The following describes two proteins that form a bound complex.

Contacts between the two chains:
Residue T143 in chain A is in contact with residue Y9 in chain B (closest heavy-atom distance 2.6 Å).
Residue W147 in chain A is in contact with residue H7 in chain B (closest heavy-atom distance 3.2 Å).
Residue W147 in chain A interacts with residue S8 in chain B (closest heavy-atom distance 3.3 Å).
Residue K146 in chain A contacts residue Y9 in chain B (closest heavy-atom distance 3.2 Å).
Residue Y7 in chain A is in contact with residue V2 in chain B (closest heavy-atom distance 3.5 Å).
Residue W147 in chain A interacts with residue Y9 in chain B (closest heavy-atom distance 3.6 Å).
Residue L163 in chain A contacts residue T1 in chain B (closest heavy-atom distance 4.4 Å).
Residue Y99 in chain A is in contact with residue V2 in chain B (closest heavy-atom distance 3.5 Å).
Residue Y7 in chain A is in contact with residue T1 in chain B (closest heavy-atom distance 2.7 Å).
Residue R62 in chain A interacts with residue A3 in chain B (closest heavy-atom distance 4.1 Å).
Residue T73 in chain A contacts residue S8 in chain B (closest heavy-atom distance 3.5 Å).
Residue Y99 in chain A contacts residue A3 in chain B (closest heavy-atom distance 2.9 Å).
Residue R62 in chain A contacts residue A4 in chain B (closest heavy-atom distance 3.8 Å).
Residue E76 in chain A contacts residue S8 in chain B (closest heavy-atom distance 3.6 Å).
Residue N63 in chain A interacts with residue T1 in chain B (closest heavy-atom distance 2.7 Å).
Residue S77 in chain A is in contact with residue Y9 in chain B (closest heavy-atom distance 2.9 Å).
Residue I66 in chain A contacts residue V2 in chain B (closest heavy-atom distance 3.7 Å).
Residue Q96 in chain A is in contact with residue Y9 in chain B (closest heavy-atom distance 4.7 Å).
Residue W167 in chain A is in contact with residue T1 in chain B (closest heavy-atom distance 3.5 Å).
Residue K146 in chain A contacts residue H7 in chain B (closest heavy-atom distance 4.2 Å).
Residue Y59 in chain A is in contact with residue T1 in chain B (closest heavy-atom distance 3.5 Å).
Residue M5 in chain A interacts with residue T1 in chain B (closest heavy-atom distance 3.9 Å).
Residue I66 in chain A contacts residue S5 in chain B (closest heavy-atom distance 3.1 Å).
Residue S116 in chain A contacts residue Y9 in chain B (closest heavy-atom distance 2.4 Å).
Residue T73 in chain A is in contact with residue H7 in chain B (closest heavy-atom distance 4.1 Å).
Residue E152 in chain A interacts with residue G6 in chain B (closest heavy-atom distance 3.2 Å).
Residue Y159 in chain A contacts residue T1 in chain B (closest heavy-atom distance 2.6 Å).
Residue T69 in chain A interacts with residue S5 in chain B (closest heavy-atom distance 3.5 Å).
Residue I142 in chain A is in contact with residue Y9 in chain B (closest heavy-atom distance 4.8 Å).
Residue N70 in chain A contacts residue G6 in chain B (closest heavy-atom distance 4.2 Å).
Residue N80 in chain A interacts with residue Y9 in chain B (closest heavy-atom distance 2.9 Å).
Residue T73 in chain A contacts residue G6 in chain B (closest heavy-atom distance 3.8 Å).
Residue Y9 in chain A is in contact with residue V2 in chain B (closest heavy-atom distance 3.9 Å).
Residue I66 in chain A contacts residue A3 in chain B (closest heavy-atom distance 3.3 Å).
Residue A150 in chain A interacts with residue H7 in chain B (closest heavy-atom distance 3.8 Å).
Residue R62 in chain A contacts residue V2 in chain B (closest heavy-atom distance 3.0 Å).
Residue I124 in chain A interacts with residue Y9 in chain B (closest heavy-atom distance 4.5 Å).
Residue Y123 in chain A contacts residue Y9 in chain B (closest heavy-atom distance 3.8 Å).
Residue S77 in chain A interacts with residue S8 in chain B (closest heavy-atom distance 3.4 Å).
Residue R97 in chain A is in contact with residue Y9 in chain B (closest heavy-atom distance 3.1 Å).
Residue I66 in chain A contacts residue A4 in chain B (closest heavy-atom distance 3.8 Å).
Residue Y159 in chain A interacts with residue V2 in chain B (closest heavy-atom distance 3.8 Å).
Residue N63 in chain A interacts with residue V2 in chain B (closest heavy-atom distance 3.1 Å).
Residue N80 in chain A interacts with residue S8 in chain B (closest heavy-atom distance 4.2 Å).
Residue M45 in chain A interacts with residue V2 in chain B (closest heavy-atom distance 3.6 Å).
Residue K146 in chain A contacts residue S8 in chain B (closest heavy-atom distance 3.9 Å).
Residue Y171 in chain A contacts residue T1 in chain B (closest heavy-atom distance 2.8 Å).
Residue N70 in chain A is in contact with residue S5 in chain B (closest heavy-atom distance 2.6 Å).
Residue L81 in chain A interacts with residue Y9 in chain B (closest heavy-atom distance 3.5 Å).
Residue E152 in chain A contacts residue H7 in chain B (closest heavy-atom distance 3.0 Å).
Residue S67 in chain A contacts residue V2 in chain B (closest heavy-atom distance 4.8 Å).
Residue F33 in chain A interacts with residue T1 in chain B (closest heavy-atom distance 4.7 Å).
Residue I95 in chain A contacts residue Y9 in chain B (closest heavy-atom distance 4.0 Å).
Residue Y9 in chain A is in contact with residue A3 in chain B (closest heavy-atom distance 4.4 Å).
Residue Y84 in chain A is in contact with residue Y9 in chain B (closest heavy-atom distance 2.8 Å).
Residue R62 in chain A is in contact with residue T1 in chain B (closest heavy-atom distance 3.0 Å).
Residue Y159 in chain A contacts residue A3 in chain B (closest heavy-atom distance 3.5 Å).
Residue L156 in chain A contacts residue A3 in chain B (closest heavy-atom distance 4.6 Å).
Residue Y74 in chain A interacts with residue Y9 in chain B (closest heavy-atom distance 3.6 Å).
Residue Q155 in chain A contacts residue S5 in chain B (closest heavy-atom distance 4.4 Å).

Sequence of chain A:
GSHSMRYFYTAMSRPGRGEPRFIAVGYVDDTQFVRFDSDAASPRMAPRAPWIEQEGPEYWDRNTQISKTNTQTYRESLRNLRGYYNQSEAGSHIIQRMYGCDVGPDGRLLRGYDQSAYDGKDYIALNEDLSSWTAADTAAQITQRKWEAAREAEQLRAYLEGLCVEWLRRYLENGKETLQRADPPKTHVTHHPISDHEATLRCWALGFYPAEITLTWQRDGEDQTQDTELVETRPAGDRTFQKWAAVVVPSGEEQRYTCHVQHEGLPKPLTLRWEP

Sequence of chain B:
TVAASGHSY